Sequence of chain A:
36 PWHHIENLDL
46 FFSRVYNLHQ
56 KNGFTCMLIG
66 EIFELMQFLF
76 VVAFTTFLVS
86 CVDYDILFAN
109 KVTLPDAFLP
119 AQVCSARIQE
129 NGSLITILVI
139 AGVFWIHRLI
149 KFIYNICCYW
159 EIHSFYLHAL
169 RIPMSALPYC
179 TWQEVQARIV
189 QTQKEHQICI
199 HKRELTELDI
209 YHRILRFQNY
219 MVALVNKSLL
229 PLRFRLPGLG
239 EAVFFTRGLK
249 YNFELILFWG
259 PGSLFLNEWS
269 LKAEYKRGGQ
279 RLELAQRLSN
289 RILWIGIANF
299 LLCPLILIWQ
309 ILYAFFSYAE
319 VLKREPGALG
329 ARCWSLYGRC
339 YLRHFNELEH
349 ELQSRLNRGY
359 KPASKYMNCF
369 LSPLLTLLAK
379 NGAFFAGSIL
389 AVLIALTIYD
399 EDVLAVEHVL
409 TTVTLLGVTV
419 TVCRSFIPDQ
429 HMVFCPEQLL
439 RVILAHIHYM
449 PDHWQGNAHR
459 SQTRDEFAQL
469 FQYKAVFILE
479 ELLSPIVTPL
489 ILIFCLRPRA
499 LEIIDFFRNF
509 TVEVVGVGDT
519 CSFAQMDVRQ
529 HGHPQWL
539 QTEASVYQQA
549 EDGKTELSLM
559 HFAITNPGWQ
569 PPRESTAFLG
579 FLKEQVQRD

Sequence of chain B:
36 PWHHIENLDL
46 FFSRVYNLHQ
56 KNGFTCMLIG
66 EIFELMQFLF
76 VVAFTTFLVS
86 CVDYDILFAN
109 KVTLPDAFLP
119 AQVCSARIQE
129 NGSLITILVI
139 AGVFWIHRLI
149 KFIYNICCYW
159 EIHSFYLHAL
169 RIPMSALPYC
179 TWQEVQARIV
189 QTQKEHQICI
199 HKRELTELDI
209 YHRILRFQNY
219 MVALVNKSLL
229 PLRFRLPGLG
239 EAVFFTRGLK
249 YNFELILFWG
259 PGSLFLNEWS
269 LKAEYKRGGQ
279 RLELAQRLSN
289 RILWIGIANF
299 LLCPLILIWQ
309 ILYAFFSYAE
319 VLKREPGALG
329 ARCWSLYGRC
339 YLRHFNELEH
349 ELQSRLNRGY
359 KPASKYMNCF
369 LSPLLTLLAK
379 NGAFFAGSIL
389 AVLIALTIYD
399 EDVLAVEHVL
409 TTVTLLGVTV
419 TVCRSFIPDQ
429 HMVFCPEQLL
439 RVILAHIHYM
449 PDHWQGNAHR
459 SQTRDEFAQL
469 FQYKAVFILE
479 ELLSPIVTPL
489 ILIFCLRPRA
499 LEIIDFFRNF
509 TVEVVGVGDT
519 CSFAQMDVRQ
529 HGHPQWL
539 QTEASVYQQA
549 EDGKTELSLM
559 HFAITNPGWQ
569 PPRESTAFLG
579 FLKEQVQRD

These two protein chains interact to form a complex.

Contacts between the two chains:
Residue F75 in chain A contacts residue F383 in chain B (closest heavy-atom distance 3.4 Å).
Residue F314 in chain A is in contact with residue A389 in chain B (closest heavy-atom distance 3.4 Å).
Residue Q72 in chain A contacts residue F383 in chain B (closest heavy-atom distance 3.8 Å).
Residue C61 in chain A is in contact with residue P371 in chain B (closest heavy-atom distance 3.8 Å).
Residue F314 in chain A interacts with residue S386 in chain B (closest heavy-atom distance 3.5 Å).
Residue N355 in chain A interacts with residue H429 in chain B (closest heavy-atom distance 3.3 Å).
Residue V110 in chain A interacts with residue V404 in chain B (closest heavy-atom distance 3.2 Å).
Residue F68 in chain A is in contact with residue N379 in chain B (closest heavy-atom distance 3.5 Å).
Residue C61 in chain A is in contact with residue L375 in chain B (closest heavy-atom distance 4.1 Å).
Residue L112 in chain A is in contact with residue V407 in chain B (closest heavy-atom distance 4.2 Å).
Residue I64 in chain A contacts residue L375 in chain B (closest heavy-atom distance 3.5 Å).
Residue V76 in chain A contacts residue F382 in chain B (closest heavy-atom distance 4.0 Å).
Residue L112 in chain A contacts residue E405 in chain B (closest heavy-atom distance 4.1 Å).
Residue F79 in chain A interacts with residue V390 in chain B (closest heavy-atom distance 3.5 Å).
Residue L92 in chain A is in contact with residue D400 in chain B (closest heavy-atom distance 4.0 Å).
Residue Y177 in chain A contacts residue F368 in chain B (closest heavy-atom distance 4.1 Å).
Residue Y177 in chain A is in contact with residue R458 in chain B (closest heavy-atom distance 3.7 Å).
Residue F93 in chain A interacts with residue D400 in chain B (closest heavy-atom distance 3.3 Å).
Residue A317 in chain A is in contact with residue A389 in chain B (closest heavy-atom distance 4.2 Å).
Residue K321 in chain A is in contact with residue I396 in chain B (closest heavy-atom distance 4.0 Å).
Residue V319 in chain A interacts with residue R422 in chain B (closest heavy-atom distance 3.9 Å).
Residue F68 in chain A interacts with residue L375 in chain B (closest heavy-atom distance 4.1 Å).
Residue E318 in chain A contacts residue I392 in chain B (closest heavy-atom distance 3.9 Å).
Residue M71 in chain A contacts residue F383 in chain B (closest heavy-atom distance 4.0 Å).
Residue F93 in chain A contacts residue Y397 in chain B (closest heavy-atom distance 3.7 Å).
Residue I64 in chain A interacts with residue L372 in chain B (closest heavy-atom distance 4.0 Å).
Residue E318 in chain A is in contact with residue G385 in chain B (closest heavy-atom distance 3.6 Å).
Residue L83 in chain A interacts with residue V390 in chain B (closest heavy-atom distance 3.7 Å).
Residue K321 in chain A is in contact with residue I392 in chain B (closest heavy-atom distance 3.9 Å).
Residue C61 in chain A contacts residue L372 in chain B (closest heavy-atom distance 4.0 Å).
Residue N57 in chain A contacts residue P371 in chain B (closest heavy-atom distance 3.2 Å).
Residue Y177 in chain A interacts with residue S459 in chain B (closest heavy-atom distance 4.0 Å).
Residue F93 in chain A interacts with residue V401 in chain B (closest heavy-atom distance 3.4 Å).
Residue E318 in chain A contacts residue A389 in chain B (closest heavy-atom distance 3.9 Å).
Residue R322 in chain A is in contact with residue T419 in chain B (closest heavy-atom distance 3.6 Å).
Residue F68 in chain A interacts with residue F383 in chain B (closest heavy-atom distance 4.2 Å).
Residue F75 in chain A interacts with residue S386 in chain B (closest heavy-atom distance 3.8 Å).
Residue Q72 in chain A interacts with residue F382 in chain B (closest heavy-atom distance 3.8 Å).
Residue N355 in chain A contacts residue M430 in chain B (closest heavy-atom distance 4.0 Å).
Residue V110 in chain A is in contact with residue E405 in chain B (closest heavy-atom distance 3.1 Å).
Residue T111 in chain A contacts residue E405 in chain B (closest heavy-atom distance 3.2 Å).
Residue F93 in chain A contacts residue D398 in chain B (closest heavy-atom distance 3.6 Å).
Residue E318 in chain A is in contact with residue L388 in chain B (closest heavy-atom distance 3.0 Å).
Residue F75 in chain A is in contact with residue I387 in chain B (closest heavy-atom distance 4.0 Å).
Residue Y311 in chain A is in contact with residue F382 in chain B (closest heavy-atom distance 3.8 Å).
Residue F314 in chain A interacts with residue G385 in chain B (closest heavy-atom distance 4.1 Å).
Residue R356 in chain A contacts residue V431 in chain B (closest heavy-atom distance 3.8 Å).
Residue G65 in chain A contacts residue L375 in chain B (closest heavy-atom distance 3.9 Å).
Residue F314 in chain A contacts residue V390 in chain B (closest heavy-atom distance 3.9 Å).
Residue T179 in chain A is in contact with residue H457 in chain B (closest heavy-atom distance 3.4 Å).
Residue R322 in chain A is in contact with residue L388 in chain B (closest heavy-atom distance 4.0 Å).
Residue E182 in chain A contacts residue R458 in chain B (closest heavy-atom distance 3.4 Å).
Residue Y177 in chain A is in contact with residue H457 in chain B (closest heavy-atom distance 3.5 Å).
Residue Q72 in chain A interacts with residue N379 in chain B (closest heavy-atom distance 2.6 Å).
Residue N355 in chain A interacts with residue V431 in chain B (closest heavy-atom distance 3.7 Å).
Residue L92 in chain A interacts with residue L394 in chain B (closest heavy-atom distance 3.3 Å).
Residue F313 in chain A is in contact with residue A389 in chain B (closest heavy-atom distance 4.2 Å).
Residue E182 in chain A interacts with residue H457 in chain B (closest heavy-atom distance 3.6 Å).
Residue Y358 in chain A interacts with residue H429 in chain B (closest heavy-atom distance 3.7 Å).
Residue Y89 in chain A contacts residue L394 in chain B (closest heavy-atom distance 3.9 Å).